Sequence of chain B:
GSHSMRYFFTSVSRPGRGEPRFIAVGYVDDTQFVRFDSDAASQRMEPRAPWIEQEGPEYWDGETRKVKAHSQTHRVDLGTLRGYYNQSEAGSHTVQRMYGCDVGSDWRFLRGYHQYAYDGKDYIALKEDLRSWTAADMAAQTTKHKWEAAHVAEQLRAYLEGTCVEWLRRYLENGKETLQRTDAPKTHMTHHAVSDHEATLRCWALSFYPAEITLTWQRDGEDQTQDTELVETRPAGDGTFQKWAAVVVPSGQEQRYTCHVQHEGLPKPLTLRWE

Interface contacts:
Residue D77 in chain B contacts residue T9 in chain A (closest heavy-atom distance 3.3 Å).
Residue K146 in chain B contacts residue L8 in chain A (closest heavy-atom distance 4.2 Å).
Residue R97 in chain B interacts with residue L8 in chain A (closest heavy-atom distance 3.6 Å).
Residue Y159 in chain B contacts residue G4 in chain A (closest heavy-atom distance 4.7 Å).
Residue F9 in chain B is in contact with residue A2 in chain A (closest heavy-atom distance 5.0 Å).
Residue H114 in chain B interacts with residue I7 in chain A (closest heavy-atom distance 3.7 Å).
Residue W167 in chain B contacts residue E1 in chain A (closest heavy-atom distance 3.3 Å).
Residue L156 in chain B contacts residue I5 in chain A (closest heavy-atom distance 3.9 Å).
Residue T73 in chain B contacts residue T9 in chain A (closest heavy-atom distance 3.6 Å).
Residue V152 in chain B is in contact with residue L8 in chain A (closest heavy-atom distance 4.2 Å).
Residue H114 in chain B contacts residue G6 in chain A (closest heavy-atom distance 4.7 Å).
Residue D77 in chain B interacts with residue V10 in chain A (closest heavy-atom distance 2.7 Å).
Residue W147 in chain B is in contact with residue T9 in chain A (closest heavy-atom distance 3.2 Å).
Residue K146 in chain B is in contact with residue T9 in chain A (closest heavy-atom distance 3.2 Å).
Residue Q155 in chain B interacts with residue I5 in chain A (closest heavy-atom distance 3.0 Å).
Residue M5 in chain B is in contact with residue E1 in chain A (closest heavy-atom distance 3.5 Å).
Residue Y7 in chain B contacts residue A2 in chain A (closest heavy-atom distance 3.5 Å).
Residue L156 in chain B is in contact with residue G6 in chain A (closest heavy-atom distance 3.7 Å).
Residue Y84 in chain B is in contact with residue V10 in chain A (closest heavy-atom distance 3.6 Å).
Residue V152 in chain B is in contact with residue G6 in chain A (closest heavy-atom distance 3.3 Å).
Residue R97 in chain B is in contact with residue G6 in chain A (closest heavy-atom distance 4.9 Å).
Residue L156 in chain B interacts with residue I7 in chain A (closest heavy-atom distance 4.1 Å).
Residue H70 in chain B is in contact with residue A2 in chain A (closest heavy-atom distance 5.0 Å).
Residue Y159 in chain B is in contact with residue I5 in chain A (closest heavy-atom distance 4.7 Å).
Residue K66 in chain B is in contact with residue A3 in chain A (closest heavy-atom distance 3.9 Å).
Residue Y123 in chain B is in contact with residue V10 in chain A (closest heavy-atom distance 3.4 Å).
Residue T73 in chain B interacts with residue I7 in chain A (closest heavy-atom distance 4.5 Å).
Residue Y59 in chain B contacts residue E1 in chain A (closest heavy-atom distance 4.0 Å).
Residue Y159 in chain B is in contact with residue E1 in chain A (closest heavy-atom distance 2.5 Å).
Residue K66 in chain B interacts with residue E1 in chain A (closest heavy-atom distance 2.9 Å).
Residue Y99 in chain B is in contact with residue A2 in chain A (closest heavy-atom distance 4.0 Å).
Residue W147 in chain B contacts residue V10 in chain A (closest heavy-atom distance 4.2 Å).
Residue Y159 in chain B contacts residue A3 in chain A (closest heavy-atom distance 3.2 Å).
Residue T163 in chain B is in contact with residue E1 in chain A (closest heavy-atom distance 4.7 Å).
Residue D77 in chain B contacts residue L8 in chain A (closest heavy-atom distance 4.7 Å).
Residue Y99 in chain B is in contact with residue I7 in chain A (closest heavy-atom distance 3.5 Å).
Residue K146 in chain B is in contact with residue V10 in chain A (closest heavy-atom distance 3.3 Å).
Residue T80 in chain B interacts with residue V10 in chain A (closest heavy-atom distance 4.1 Å).
Residue Y116 in chain B contacts residue V10 in chain A (closest heavy-atom distance 3.1 Å).
Residue Y99 in chain B interacts with residue A3 in chain A (closest heavy-atom distance 3.0 Å).
Residue A150 in chain B is in contact with residue L8 in chain A (closest heavy-atom distance 3.8 Å).
Residue T73 in chain B contacts residue L8 in chain A (closest heavy-atom distance 3.9 Å).
Residue T142 in chain B interacts with residue V10 in chain A (closest heavy-atom distance 4.9 Å).
Residue L81 in chain B contacts residue V10 in chain A (closest heavy-atom distance 3.8 Å).
Residue W147 in chain B interacts with residue L8 in chain A (closest heavy-atom distance 3.4 Å).
Residue V76 in chain B interacts with residue T9 in chain A (closest heavy-atom distance 3.2 Å).
Residue A158 in chain B interacts with residue I5 in chain A (closest heavy-atom distance 4.4 Å).
Residue R97 in chain B is in contact with residue I7 in chain A (closest heavy-atom distance 4.0 Å).
Residue T143 in chain B contacts residue V10 in chain A (closest heavy-atom distance 3.3 Å).
Residue K66 in chain B is in contact with residue A2 in chain A (closest heavy-atom distance 3.2 Å).
Residue H70 in chain B is in contact with residue A3 in chain A (closest heavy-atom distance 3.2 Å).
Residue E63 in chain B contacts residue A2 in chain A (closest heavy-atom distance 3.0 Å).
Residue Y171 in chain B contacts residue E1 in chain A (closest heavy-atom distance 3.3 Å).
Residue Q155 in chain B contacts residue G6 in chain A (closest heavy-atom distance 3.4 Å).
Residue Y159 in chain B interacts with residue A2 in chain A (closest heavy-atom distance 3.8 Å).
Residue E63 in chain B interacts with residue E1 in chain A (closest heavy-atom distance 3.3 Å).
Residue Y7 in chain B contacts residue E1 in chain A (closest heavy-atom distance 2.9 Å).
Residue T143 in chain B interacts with residue T9 in chain A (closest heavy-atom distance 5.0 Å).
Residue K66 in chain B is in contact with residue G4 in chain A (closest heavy-atom distance 4.1 Å).
Residue H70 in chain B is in contact with residue I7 in chain A (closest heavy-atom distance 3.5 Å).

The following describes two proteins that form a bound complex.

Sequence of chain A:
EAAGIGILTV